Contacts between the two chains:
Residue F181 in chain A interacts with residue R583 in chain B (closest heavy-atom distance 4.2 Å).
Residue R187 in chain A is in contact with residue R589 in chain B (closest heavy-atom distance 4.7 Å).

Sequence of chain A:
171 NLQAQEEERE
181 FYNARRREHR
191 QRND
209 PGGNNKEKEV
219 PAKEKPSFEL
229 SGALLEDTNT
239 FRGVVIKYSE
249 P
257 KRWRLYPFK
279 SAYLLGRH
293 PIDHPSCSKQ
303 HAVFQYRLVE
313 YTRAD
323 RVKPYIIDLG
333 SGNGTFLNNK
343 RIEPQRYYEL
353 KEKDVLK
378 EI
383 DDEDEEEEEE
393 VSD

Sequence of chain B:
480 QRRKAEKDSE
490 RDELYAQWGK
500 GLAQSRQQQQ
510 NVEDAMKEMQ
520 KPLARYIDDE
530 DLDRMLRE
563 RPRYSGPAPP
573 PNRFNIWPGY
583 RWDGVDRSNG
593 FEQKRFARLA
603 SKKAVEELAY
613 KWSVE

The following describes two proteins that form a bound complex.